Sequence of chain B:
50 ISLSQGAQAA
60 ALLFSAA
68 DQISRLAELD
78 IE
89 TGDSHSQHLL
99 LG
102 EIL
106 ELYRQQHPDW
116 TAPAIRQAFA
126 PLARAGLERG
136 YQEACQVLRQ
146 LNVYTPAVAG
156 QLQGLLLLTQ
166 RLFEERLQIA

Contacts between the two chains:
Residue L73 in chain A is in contact with residue L127 in chain B (closest heavy-atom distance 3.4 Å).
Residue I70 in chain A contacts residue F124 in chain B (closest heavy-atom distance 3.7 Å).
Residue L76 in chain A contacts residue Q111 in chain B (closest heavy-atom distance 3.8 Å).
Residue L107 in chain A is in contact with residue E106 in chain B (closest heavy-atom distance 3.7 Å).
Residue L62 in chain A is in contact with residue L97 in chain B (closest heavy-atom distance 3.7 Å).
Residue Q57 in chain A is in contact with residue L143 in chain B (closest heavy-atom distance 3.5 Å).
Residue H93 in chain A is in contact with residue A56 in chain B (closest heavy-atom distance 3.8 Å).
Residue I103 in chain A contacts residue L107 in chain B (closest heavy-atom distance 3.6 Å).
Residue I70 in chain A contacts residue L104 in chain B (closest heavy-atom distance 3.7 Å).
Residue G135 in chain A is in contact with residue A65 in chain B (closest heavy-atom distance 3.5 Å).
Residue F124 in chain A is in contact with residue I70 in chain B (closest heavy-atom distance 3.8 Å).
Residue A60 in chain A interacts with residue S64 in chain B (closest heavy-atom distance 3.8 Å).
Residue H96 in chain A contacts residue F63 in chain B (closest heavy-atom distance 3.2 Å).
Residue F63 in chain A contacts residue F63 in chain B (closest heavy-atom distance 3.7 Å).
Residue L104 in chain A interacts with residue L76 in chain B (closest heavy-atom distance 3.8 Å).
Residue I70 in chain A is in contact with residue G131 in chain B (closest heavy-atom distance 3.5 Å).
Residue L143 in chain A contacts residue L61 in chain B (closest heavy-atom distance 3.5 Å).
Residue G131 in chain A contacts residue I70 in chain B (closest heavy-atom distance 3.5 Å).
Residue S64 in chain A contacts residue A60 in chain B (closest heavy-atom distance 3.8 Å).
Residue Q69 in chain A interacts with residue G131 in chain B (closest heavy-atom distance 3.7 Å).
Residue E138 in chain A interacts with residue Q69 in chain B (closest heavy-atom distance 3.1 Å).
Residue G131 in chain A contacts residue Q69 in chain B (closest heavy-atom distance 3.3 Å).
Residue G55 in chain A contacts residue Q156 in chain B (closest heavy-atom distance 3.5 Å).
Residue F63 in chain A interacts with residue S64 in chain B (closest heavy-atom distance 3.8 Å).
Residue Y108 in chain A contacts residue A74 in chain B (closest heavy-atom distance 3.2 Å).
Residue Q54 in chain A interacts with residue V153 in chain B (closest heavy-atom distance 3.2 Å).
Residue L76 in chain A interacts with residue L107 in chain B (closest heavy-atom distance 3.7 Å).
Residue L104 in chain A contacts residue S71 in chain B (closest heavy-atom distance 3.8 Å).
Residue L61 in chain A contacts residue L143 in chain B (closest heavy-atom distance 3.8 Å).
Residue Y108 in chain A is in contact with residue L76 in chain B (closest heavy-atom distance 3.7 Å).
Residue G131 in chain A contacts residue L73 in chain B (closest heavy-atom distance 3.5 Å).
Residue A139 in chain A is in contact with residue L61 in chain B (closest heavy-atom distance 3.8 Å).
Residue E75 in chain A contacts residue Q111 in chain B (closest heavy-atom distance 3.8 Å).
Residue A60 in chain A is in contact with residue L61 in chain B (closest heavy-atom distance 3.5 Å).
Residue L76 in chain A interacts with residue Y108 in chain B (closest heavy-atom distance 3.6 Å).
Residue A59 in chain A is in contact with residue H93 in chain B (closest heavy-atom distance 3.6 Å).
Residue Y136 in chain A interacts with residue L62 in chain B (closest heavy-atom distance 3.6 Å).
Residue L62 in chain A is in contact with residue G135 in chain B (closest heavy-atom distance 3.7 Å).
Residue S64 in chain A interacts with residue F63 in chain B (closest heavy-atom distance 3.7 Å).
Residue Q57 in chain A contacts residue Q57 in chain B (closest heavy-atom distance 2.5 Å).
Residue L76 in chain A is in contact with residue L104 in chain B (closest heavy-atom distance 3.3 Å).
Residue Q69 in chain A is in contact with residue R134 in chain B (closest heavy-atom distance 3.2 Å).
Residue Q111 in chain A contacts residue E75 in chain B (closest heavy-atom distance 3.7 Å).
Residue G135 in chain A interacts with residue Q69 in chain B (closest heavy-atom distance 3.7 Å).
Residue L62 in chain A interacts with residue Y136 in chain B (closest heavy-atom distance 3.4 Å).
Residue F63 in chain A contacts residue H96 in chain B (closest heavy-atom distance 3.3 Å).
Residue A59 in chain A is in contact with residue L160 in chain B (closest heavy-atom distance 3.8 Å).
Residue L157 in chain A is in contact with residue L62 in chain B (closest heavy-atom distance 3.6 Å).
Residue Q156 in chain A is in contact with residue G55 in chain B (closest heavy-atom distance 3.8 Å).
Residue H93 in chain A is in contact with residue A59 in chain B (closest heavy-atom distance 3.5 Å).
Residue L127 in chain A contacts residue L73 in chain B (closest heavy-atom distance 3.6 Å).
Residue L61 in chain A contacts residue A139 in chain B (closest heavy-atom distance 3.8 Å).
Residue I103 in chain A is in contact with residue I103 in chain B (closest heavy-atom distance 3.8 Å).
Residue L61 in chain A interacts with residue A60 in chain B (closest heavy-atom distance 3.7 Å).
Residue A65 in chain A interacts with residue G135 in chain B (closest heavy-atom distance 3.6 Å).
Residue A74 in chain A contacts residue Y108 in chain B (closest heavy-atom distance 3.6 Å).
Residue L104 in chain A is in contact with residue I70 in chain B (closest heavy-atom distance 3.6 Å).
Residue A139 in chain A contacts residue L62 in chain B (closest heavy-atom distance 3.8 Å).
Residue Q111 in chain A interacts with residue L76 in chain B (closest heavy-atom distance 3.2 Å).
Residue Q110 in chain A contacts residue Q110 in chain B (closest heavy-atom distance 3.1 Å).

Sequence of chain A:
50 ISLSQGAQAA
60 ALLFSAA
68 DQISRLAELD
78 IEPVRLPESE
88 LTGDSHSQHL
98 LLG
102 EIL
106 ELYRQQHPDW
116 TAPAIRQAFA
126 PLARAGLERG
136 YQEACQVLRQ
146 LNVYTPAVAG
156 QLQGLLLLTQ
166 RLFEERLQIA

These two protein chains interact to form a complex.